Sequence of protein 1:
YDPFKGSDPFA

Residue-level contacts at the interface:
Residue Y122 in protein 2 is in contact with residue G6 in protein 1 (closest heavy-atom distance 4.8 Å).
Residue T21 in protein 2 interacts with residue P3 in protein 1 (closest heavy-atom distance 4.2 Å).
Residue K270 in protein 2 interacts with residue P3 in protein 1 (closest heavy-atom distance 3.9 Å).
Residue N124 in protein 2 interacts with residue D2 in protein 1 (closest heavy-atom distance 2.4 Å).
Residue N124 in protein 2 is in contact with residue F4 in protein 1 (closest heavy-atom distance 3.2 Å).
Residue Y122 in protein 2 interacts with residue K5 in protein 1 (closest heavy-atom distance 3.3 Å).
Residue V16 in protein 2 is in contact with residue F10 in protein 1 (closest heavy-atom distance 3.5 Å).
Residue T121 in protein 2 contacts residue F10 in protein 1 (closest heavy-atom distance 4.7 Å).
Residue T21 in protein 2 is in contact with residue Y1 in protein 1 (closest heavy-atom distance 3.6 Å).
Residue R272 in protein 2 is in contact with residue D2 in protein 1 (closest heavy-atom distance 4.4 Å).
Residue V45 in protein 2 contacts residue F4 in protein 1 (closest heavy-atom distance 4.8 Å).
Residue V45 in protein 2 is in contact with residue P3 in protein 1 (closest heavy-atom distance 4.5 Å).
Residue Y122 in protein 2 interacts with residue P9 in protein 1 (closest heavy-atom distance 4.0 Å).
Residue A18 in protein 2 interacts with residue F4 in protein 1 (closest heavy-atom distance 3.7 Å).
Residue Y122 in protein 2 contacts residue D8 in protein 1 (closest heavy-atom distance 4.2 Å).
Residue A17 in protein 2 is in contact with residue F10 in protein 1 (closest heavy-atom distance 4.0 Å).
Residue S267 in protein 2 is in contact with residue F10 in protein 1 (closest heavy-atom distance 3.1 Å).
Residue N124 in protein 2 is in contact with residue P3 in protein 1 (closest heavy-atom distance 3.8 Å).
Residue S267 in protein 2 interacts with residue P9 in protein 1 (closest heavy-atom distance 3.2 Å).
Residue A19 in protein 2 interacts with residue P3 in protein 1 (closest heavy-atom distance 3.7 Å).
Residue R272 in protein 2 contacts residue F4 in protein 1 (closest heavy-atom distance 4.8 Å).
Residue T121 in protein 2 is in contact with residue D8 in protein 1 (closest heavy-atom distance 2.9 Å).
Residue R272 in protein 2 interacts with residue K5 in protein 1 (closest heavy-atom distance 4.7 Å).
Residue Y122 in protein 2 contacts residue F4 in protein 1 (closest heavy-atom distance 4.1 Å).
Residue K270 in protein 2 is in contact with residue F4 in protein 1 (closest heavy-atom distance 4.2 Å).
Residue F48 in protein 2 is in contact with residue F10 in protein 1 (closest heavy-atom distance 3.8 Å).
Residue Y122 in protein 2 is in contact with residue F10 in protein 1 (closest heavy-atom distance 4.1 Å).
Residue S47 in protein 2 interacts with residue F4 in protein 1 (closest heavy-atom distance 3.5 Å).
Residue A17 in protein 2 contacts residue P9 in protein 1 (closest heavy-atom distance 4.0 Å).
Residue K270 in protein 2 contacts residue S7 in protein 1 (closest heavy-atom distance 4.5 Å).
Residue A19 in protein 2 interacts with residue F4 in protein 1 (closest heavy-atom distance 3.8 Å).
Residue Y122 in protein 2 interacts with residue D2 in protein 1 (closest heavy-atom distance 2.4 Å).
Residue S47 in protein 2 is in contact with residue P9 in protein 1 (closest heavy-atom distance 5.0 Å).
Residue L268 in protein 2 is in contact with residue F4 in protein 1 (closest heavy-atom distance 4.1 Å).
Residue P15 in protein 2 is in contact with residue F10 in protein 1 (closest heavy-atom distance 3.5 Å).
Residue R272 in protein 2 contacts residue Y1 in protein 1 (closest heavy-atom distance 3.6 Å).
Residue A17 in protein 2 interacts with residue F4 in protein 1 (closest heavy-atom distance 3.8 Å).
Residue Y122 in protein 2 contacts residue S7 in protein 1 (closest heavy-atom distance 4.3 Å).
Residue L268 in protein 2 contacts residue P9 in protein 1 (closest heavy-atom distance 4.3 Å).
Residue S47 in protein 2 contacts residue F10 in protein 1 (closest heavy-atom distance 3.7 Å).
Residue P49 in protein 2 is in contact with residue F10 in protein 1 (closest heavy-atom distance 3.5 Å).
Residue R272 in protein 2 contacts residue P3 in protein 1 (closest heavy-atom distance 2.8 Å).

Sequence of protein 2:
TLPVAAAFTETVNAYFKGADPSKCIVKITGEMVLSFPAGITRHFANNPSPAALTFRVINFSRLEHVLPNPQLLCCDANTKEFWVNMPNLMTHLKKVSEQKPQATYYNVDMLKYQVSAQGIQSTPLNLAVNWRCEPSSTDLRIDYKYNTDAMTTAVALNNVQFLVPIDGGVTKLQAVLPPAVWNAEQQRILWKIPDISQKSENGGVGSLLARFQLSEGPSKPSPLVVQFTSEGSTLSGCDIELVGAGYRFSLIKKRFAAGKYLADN

This data describes a binding interaction between two proteins.